The following describes two proteins that form a bound complex.

Sequence of the first protein:
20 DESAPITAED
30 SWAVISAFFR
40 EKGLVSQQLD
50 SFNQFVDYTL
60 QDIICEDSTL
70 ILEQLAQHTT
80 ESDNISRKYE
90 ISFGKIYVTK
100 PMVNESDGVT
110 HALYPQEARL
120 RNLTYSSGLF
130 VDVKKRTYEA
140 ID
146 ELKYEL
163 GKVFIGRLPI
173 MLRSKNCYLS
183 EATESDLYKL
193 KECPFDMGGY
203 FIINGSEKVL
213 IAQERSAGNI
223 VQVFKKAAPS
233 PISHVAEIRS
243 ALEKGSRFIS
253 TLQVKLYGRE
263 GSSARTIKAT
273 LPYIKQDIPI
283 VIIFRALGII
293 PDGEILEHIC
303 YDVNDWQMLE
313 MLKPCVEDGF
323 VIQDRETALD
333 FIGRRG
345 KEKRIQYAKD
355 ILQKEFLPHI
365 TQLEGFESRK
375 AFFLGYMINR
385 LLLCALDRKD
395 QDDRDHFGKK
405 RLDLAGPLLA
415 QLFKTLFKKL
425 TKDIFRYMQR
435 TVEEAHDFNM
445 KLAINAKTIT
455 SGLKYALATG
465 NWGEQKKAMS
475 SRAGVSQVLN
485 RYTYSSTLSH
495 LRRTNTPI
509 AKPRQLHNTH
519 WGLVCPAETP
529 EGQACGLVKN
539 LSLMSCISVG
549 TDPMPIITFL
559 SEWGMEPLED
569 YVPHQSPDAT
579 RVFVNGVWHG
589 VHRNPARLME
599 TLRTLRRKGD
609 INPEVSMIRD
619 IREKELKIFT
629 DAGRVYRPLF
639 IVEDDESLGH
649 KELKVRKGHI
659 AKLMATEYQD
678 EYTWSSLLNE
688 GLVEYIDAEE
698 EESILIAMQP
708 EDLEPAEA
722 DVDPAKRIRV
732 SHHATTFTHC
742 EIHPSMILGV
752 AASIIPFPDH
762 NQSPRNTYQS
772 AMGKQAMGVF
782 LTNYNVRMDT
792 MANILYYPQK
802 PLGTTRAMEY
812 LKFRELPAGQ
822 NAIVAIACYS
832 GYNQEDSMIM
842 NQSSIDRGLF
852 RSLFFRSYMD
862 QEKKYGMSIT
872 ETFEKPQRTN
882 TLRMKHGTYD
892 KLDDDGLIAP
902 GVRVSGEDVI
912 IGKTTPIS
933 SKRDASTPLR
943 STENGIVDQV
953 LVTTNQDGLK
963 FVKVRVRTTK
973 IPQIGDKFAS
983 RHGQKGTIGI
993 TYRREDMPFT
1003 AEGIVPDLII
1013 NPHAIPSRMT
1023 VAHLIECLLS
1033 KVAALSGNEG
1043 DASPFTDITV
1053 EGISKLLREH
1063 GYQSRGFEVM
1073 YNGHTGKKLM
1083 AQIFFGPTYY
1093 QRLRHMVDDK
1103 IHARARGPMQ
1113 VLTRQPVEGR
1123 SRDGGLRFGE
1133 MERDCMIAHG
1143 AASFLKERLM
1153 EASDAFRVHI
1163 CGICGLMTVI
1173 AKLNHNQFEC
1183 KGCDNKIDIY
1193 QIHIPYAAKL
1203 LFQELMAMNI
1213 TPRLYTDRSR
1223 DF

Residue-level contacts at the interface:
Residue K451 in the first protein interacts with residue L142 in the second protein (closest heavy-atom distance 2.8 Å).
Residue M868 in the first protein is in contact with residue C149 in the second protein (closest heavy-atom distance 3.4 Å).
Residue G867 in the first protein is in contact with residue R182 in the second protein (closest heavy-atom distance 2.8 Å).
Residue T871 in the first protein contacts residue R182 in the second protein (closest heavy-atom distance 2.8 Å).
Residue M868 in the first protein is in contact with residue I178 in the second protein (closest heavy-atom distance 3.5 Å).
Residue S869 in the first protein contacts residue R182 in the second protein (closest heavy-atom distance 3.8 Å).
Residue P1110 in the first protein is in contact with residue S39 in the second protein (closest heavy-atom distance 3.9 Å).
Residue D959 in the first protein is in contact with residue P143 in the second protein (closest heavy-atom distance 3.5 Å).
Residue R1108 in the first protein interacts with residue S39 in the second protein (closest heavy-atom distance 3.7 Å).
Residue R884 in the first protein contacts residue E36 in the second protein (closest heavy-atom distance 2.8 Å).
Residue G867 in the first protein is in contact with residue E152 in the second protein (closest heavy-atom distance 3.4 Å).
Residue N449 in the first protein is in contact with residue D138 in the second protein (closest heavy-atom distance 3.2 Å).
Residue Y459 in the first protein contacts residue H71 in the second protein (closest heavy-atom distance 3.2 Å).
Residue M868 in the first protein interacts with residue A153 in the second protein (closest heavy-atom distance 4.0 Å).
Residue M885 in the first protein contacts residue E36 in the second protein (closest heavy-atom distance 3.9 Å).
Residue D1125 in the first protein contacts residue S39 in the second protein (closest heavy-atom distance 3.0 Å).
Residue M1111 in the first protein interacts with residue L56 in the second protein (closest heavy-atom distance 3.0 Å).
Residue P1110 in the first protein interacts with residue L56 in the second protein (closest heavy-atom distance 3.6 Å).
Residue S105 in the first protein is in contact with residue A186 in the second protein (closest heavy-atom distance 3.2 Å).
Residue H887 in the first protein is in contact with residue E36 in the second protein (closest heavy-atom distance 3.2 Å).
Residue I870 in the first protein is in contact with residue L86 in the second protein (closest heavy-atom distance 4.0 Å).
Residue R1108 in the first protein contacts residue D42 in the second protein (closest heavy-atom distance 3.9 Å).
Residue V1113 in the first protein is in contact with residue V57 in the second protein (closest heavy-atom distance 3.8 Å).
Residue G867 in the first protein is in contact with residue C149 in the second protein (closest heavy-atom distance 3.7 Å).
Residue K451 in the first protein is in contact with residue K147 in the second protein (closest heavy-atom distance 3.4 Å).
Residue R884 in the first protein is in contact with residue T59 in the second protein (closest heavy-atom distance 3.6 Å).
Residue M473 in the first protein interacts with residue H71 in the second protein (closest heavy-atom distance 3.4 Å).
Residue D106 in the first protein interacts with residue A186 in the second protein (closest heavy-atom distance 3.7 Å).
Residue R1108 in the first protein interacts with residue E40 in the second protein (closest heavy-atom distance 3.4 Å).
Residue M1111 in the first protein contacts residue K55 in the second protein (closest heavy-atom distance 3.6 Å).
Residue K451 in the first protein contacts residue D138 in the second protein (closest heavy-atom distance 2.9 Å).
Residue K445 in the first protein interacts with residue A139 in the second protein (closest heavy-atom distance 3.6 Å).
Residue E908 in the first protein interacts with residue S39 in the second protein (closest heavy-atom distance 3.0 Å).
Residue G1109 in the first protein is in contact with residue E40 in the second protein (closest heavy-atom distance 3.6 Å).
Residue S105 in the first protein is in contact with residue V185 in the second protein (closest heavy-atom distance 3.6 Å).
Residue D959 in the first protein contacts residue I145 in the second protein (closest heavy-atom distance 3.7 Å).
Residue R1124 in the first protein contacts residue S61 in the second protein (closest heavy-atom distance 3.5 Å).
Residue K470 in the first protein contacts residue R95 in the second protein (closest heavy-atom distance 3.6 Å).
Residue M473 in the first protein contacts residue N72 in the second protein (closest heavy-atom distance 3.3 Å).
Residue D959 in the first protein is in contact with residue V185 in the second protein (closest heavy-atom distance 3.6 Å).
Residue G1109 in the first protein interacts with residue G41 in the second protein (closest heavy-atom distance 3.5 Å).
Residue R1124 in the first protein is in contact with residue F38 in the second protein (closest heavy-atom distance 3.9 Å).
Residue P1110 in the first protein interacts with residue F38 in the second protein (closest heavy-atom distance 3.2 Å).
Residue M1111 in the first protein interacts with residue V57 in the second protein (closest heavy-atom distance 3.2 Å).
Residue L1114 in the first protein is in contact with residue E62 in the second protein (closest heavy-atom distance 3.9 Å).
Residue H887 in the first protein contacts residue R37 in the second protein (closest heavy-atom distance 3.1 Å).
Residue Q1112 in the first protein interacts with residue E62 in the second protein (closest heavy-atom distance 4.0 Å).
Residue G1109 in the first protein is in contact with residue S39 in the second protein (closest heavy-atom distance 3.6 Å).
Residue H887 in the first protein interacts with residue S39 in the second protein (closest heavy-atom distance 3.9 Å).
Residue A472 in the first protein interacts with residue H71 in the second protein (closest heavy-atom distance 3.6 Å).
Residue K865 in the first protein is in contact with residue R182 in the second protein (closest heavy-atom distance 3.4 Å).
Residue M868 in the first protein contacts residue R182 in the second protein (closest heavy-atom distance 3.5 Å).
Residue M868 in the first protein is in contact with residue E152 in the second protein (closest heavy-atom distance 2.9 Å).
Residue R1124 in the first protein interacts with residue R60 in the second protein (closest heavy-atom distance 3.2 Å).
Residue K865 in the first protein interacts with residue I145 in the second protein (closest heavy-atom distance 3.7 Å).
Residue I870 in the first protein is in contact with residue R182 in the second protein (closest heavy-atom distance 3.5 Å).
Residue H887 in the first protein contacts residue V35 in the second protein (closest heavy-atom distance 3.8 Å).
Residue V1113 in the first protein contacts residue E62 in the second protein (closest heavy-atom distance 2.9 Å).
Residue R1124 in the first protein contacts residue D58 in the second protein (closest heavy-atom distance 3.1 Å).
Residue R1124 in the first protein interacts with residue R64 in the second protein (closest heavy-atom distance 3.1 Å).

Sequence of the second protein:
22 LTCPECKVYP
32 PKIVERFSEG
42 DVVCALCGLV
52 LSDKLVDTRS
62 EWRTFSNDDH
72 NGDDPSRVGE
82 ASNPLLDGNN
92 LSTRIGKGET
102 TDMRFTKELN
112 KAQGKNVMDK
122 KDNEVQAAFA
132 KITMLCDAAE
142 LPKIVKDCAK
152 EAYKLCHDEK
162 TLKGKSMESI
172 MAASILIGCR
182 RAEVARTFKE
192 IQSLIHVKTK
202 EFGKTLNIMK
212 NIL